Sequence of the second protein:
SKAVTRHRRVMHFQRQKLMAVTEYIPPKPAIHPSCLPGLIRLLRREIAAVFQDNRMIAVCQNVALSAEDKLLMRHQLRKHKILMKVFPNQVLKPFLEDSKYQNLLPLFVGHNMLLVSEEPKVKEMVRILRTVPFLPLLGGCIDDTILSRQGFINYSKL

These two protein chains interact to form a complex.

Contacts between the two chains:
Residue V39 in the second protein is in contact with residue K20 in the first protein (closest heavy-atom distance 4.0 Å).
Residue F42 in the second protein interacts with residue V27 in the first protein (closest heavy-atom distance 4.0 Å).
Residue H36 in the second protein is in contact with residue K20 in the first protein (closest heavy-atom distance 3.5 Å).
Residue E52 in the second protein contacts residue K32 in the first protein (closest heavy-atom distance 4.8 Å).
Residue V50 in the second protein contacts residue I36 in the first protein (closest heavy-atom distance 4.3 Å).
Residue K46 in the second protein contacts residue R38 in the first protein (closest heavy-atom distance 3.8 Å).
Residue F42 in the second protein contacts residue A31 in the first protein (closest heavy-atom distance 4.5 Å).
Residue K46 in the second protein interacts with residue M35 in the first protein (closest heavy-atom distance 4.0 Å).
Residue V39 in the second protein contacts residue R22 in the first protein (closest heavy-atom distance 3.7 Å).
Residue V50 in the second protein interacts with residue L39 in the first protein (closest heavy-atom distance 3.7 Å).
Residue Q45 in the second protein interacts with residue R25 in the first protein (closest heavy-atom distance 3.5 Å).
Residue K46 in the second protein contacts residue A31 in the first protein (closest heavy-atom distance 3.9 Å).
Residue K46 in the second protein interacts with residue V27 in the first protein (closest heavy-atom distance 3.9 Å).
Residue Q43 in the second protein is in contact with residue M35 in the first protein (closest heavy-atom distance 4.8 Å).
Residue V50 in the second protein interacts with residue K32 in the first protein (closest heavy-atom distance 4.3 Å).
Residue A49 in the second protein interacts with residue K32 in the first protein (closest heavy-atom distance 3.5 Å).
Residue Q45 in the second protein interacts with residue V27 in the first protein (closest heavy-atom distance 3.7 Å).
Residue L47 in the second protein interacts with residue M35 in the first protein (closest heavy-atom distance 3.7 Å).
Residue A49 in the second protein is in contact with residue V27 in the first protein (closest heavy-atom distance 3.7 Å).
Residue F42 in the second protein is in contact with residue F26 in the first protein (closest heavy-atom distance 4.6 Å).
Residue V50 in the second protein contacts residue M35 in the first protein (closest heavy-atom distance 3.7 Å).
Residue F42 in the second protein is in contact with residue R25 in the first protein (closest heavy-atom distance 3.2 Å).

Sequence of the first protein:
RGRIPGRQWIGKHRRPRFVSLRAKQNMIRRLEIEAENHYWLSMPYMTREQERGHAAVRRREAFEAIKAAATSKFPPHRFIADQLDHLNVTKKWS